Sequence of the first protein:
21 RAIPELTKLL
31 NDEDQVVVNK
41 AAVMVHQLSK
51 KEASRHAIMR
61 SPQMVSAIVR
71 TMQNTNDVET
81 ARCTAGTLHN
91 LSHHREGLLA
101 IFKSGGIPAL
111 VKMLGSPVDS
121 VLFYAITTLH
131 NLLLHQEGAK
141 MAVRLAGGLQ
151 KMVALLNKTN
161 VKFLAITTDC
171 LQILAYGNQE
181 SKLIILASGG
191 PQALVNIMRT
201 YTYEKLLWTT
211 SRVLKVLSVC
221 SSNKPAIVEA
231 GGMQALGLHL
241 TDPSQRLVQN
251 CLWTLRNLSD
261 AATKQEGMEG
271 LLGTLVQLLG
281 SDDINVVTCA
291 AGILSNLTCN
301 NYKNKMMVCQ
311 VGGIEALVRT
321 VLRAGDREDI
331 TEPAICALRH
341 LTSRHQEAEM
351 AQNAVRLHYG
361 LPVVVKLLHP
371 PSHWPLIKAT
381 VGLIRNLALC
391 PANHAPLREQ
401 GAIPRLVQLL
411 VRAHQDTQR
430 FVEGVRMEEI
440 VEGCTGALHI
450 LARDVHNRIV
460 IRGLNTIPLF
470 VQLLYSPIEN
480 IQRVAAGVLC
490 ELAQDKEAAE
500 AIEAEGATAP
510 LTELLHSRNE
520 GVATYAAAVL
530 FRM

Sequence of the second protein:
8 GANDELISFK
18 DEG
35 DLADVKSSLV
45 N

Interface contacts:
Residue N300 in the first protein contacts residue N10 in the second protein (closest heavy-atom distance 3.3 Å).
Residue K162 in the first protein interacts with residue S42 in the second protein (closest heavy-atom distance 2.9 Å).
Residue P333 in the first protein is in contact with residue I14 in the second protein (closest heavy-atom distance 4.0 Å).
Residue K205 in the first protein is in contact with residue V39 in the second protein (closest heavy-atom distance 3.7 Å).
Residue H130 in the first protein interacts with residue K40 in the second protein (closest heavy-atom distance 2.9 Å).
Residue V219 in the first protein is in contact with residue K17 in the second protein (closest heavy-atom distance 4.0 Å).
Residue D260 in the first protein contacts residue I14 in the second protein (closest heavy-atom distance 4.0 Å).
Residue R256 in the first protein interacts with residue F16 in the second protein (closest heavy-atom distance 3.4 Å).
Residue V216 in the first protein interacts with residue E19 in the second protein (closest heavy-atom distance 3.9 Å).
Residue C299 in the first protein contacts residue D11 in the second protein (closest heavy-atom distance 3.6 Å).
Residue T263 in the first protein is in contact with residue L13 in the second protein (closest heavy-atom distance 3.5 Å).
Residue C299 in the first protein interacts with residue L13 in the second protein (closest heavy-atom distance 3.4 Å).
Residue V219 in the first protein is in contact with residue D18 in the second protein (closest heavy-atom distance 4.1 Å).
Residue F123 in the first protein contacts residue L43 in the second protein (closest heavy-atom distance 3.5 Å).
Residue W208 in the first protein is in contact with residue D35 in the second protein (closest heavy-atom distance 4.0 Å).
Residue N257 in the first protein interacts with residue D18 in the second protein (closest heavy-atom distance 2.7 Å).
Residue T127 in the first protein interacts with residue K40 in the second protein (closest heavy-atom distance 3.9 Å).
Residue Y124 in the first protein is in contact with residue V44 in the second protein (closest heavy-atom distance 3.7 Å).
Residue I166 in the first protein interacts with residue K40 in the second protein (closest heavy-atom distance 3.5 Å).
Residue K205 in the first protein is in contact with residue D35 in the second protein (closest heavy-atom distance 3.1 Å).
Residue S295 in the first protein interacts with residue I14 in the second protein (closest heavy-atom distance 3.7 Å).
Residue K215 in the first protein interacts with residue D18 in the second protein (closest heavy-atom distance 3.8 Å).
Residue H340 in the first protein interacts with residue E12 in the second protein (closest heavy-atom distance 3.9 Å).
Residue N296 in the first protein is in contact with residue I14 in the second protein (closest heavy-atom distance 2.9 Å).
Residue W253 in the first protein interacts with residue D18 in the second protein (closest heavy-atom distance 3.9 Å).
Residue N257 in the first protein interacts with residue K17 in the second protein (closest heavy-atom distance 2.9 Å).
Residue D260 in the first protein is in contact with residue S15 in the second protein (closest heavy-atom distance 3.9 Å).
Residue H89 in the first protein is in contact with residue V44 in the second protein (closest heavy-atom distance 3.2 Å).
Residue T298 in the first protein contacts residue D11 in the second protein (closest heavy-atom distance 3.9 Å).
Residue S343 in the first protein is in contact with residue D11 in the second protein (closest heavy-atom distance 4.1 Å).
Residue Y176 in the first protein is in contact with residue G20 in the second protein (closest heavy-atom distance 3.1 Å).
Residue K215 in the first protein interacts with residue E19 in the second protein (closest heavy-atom distance 2.6 Å).
Residue Y176 in the first protein contacts residue E19 in the second protein (closest heavy-atom distance 3.8 Å).
Residue K162 in the first protein is in contact with residue L43 in the second protein (closest heavy-atom distance 4.0 Å).
Residue K162 in the first protein interacts with residue V39 in the second protein (closest heavy-atom distance 3.5 Å).
Residue C299 in the first protein is in contact with residue E12 in the second protein (closest heavy-atom distance 3.2 Å).
Residue G177 in the first protein interacts with residue E19 in the second protein (closest heavy-atom distance 2.9 Å).
Residue D169 in the first protein interacts with residue L36 in the second protein (closest heavy-atom distance 3.5 Å).
Residue N257 in the first protein interacts with residue F16 in the second protein (closest heavy-atom distance 2.8 Å).
Residue N131 in the first protein contacts residue K40 in the second protein (closest heavy-atom distance 2.4 Å).
Residue R246 in the first protein interacts with residue D35 in the second protein (closest heavy-atom distance 3.7 Å).
Residue F163 in the first protein is in contact with residue L43 in the second protein (closest heavy-atom distance 3.9 Å).
Residue V219 in the first protein is in contact with residue E19 in the second protein (closest heavy-atom distance 3.6 Å).
Residue K182 in the first protein interacts with residue E19 in the second protein (closest heavy-atom distance 3.8 Å).
Residue N160 in the first protein interacts with residue L43 in the second protein (closest heavy-atom distance 3.8 Å).
Residue I166 in the first protein interacts with residue L36 in the second protein (closest heavy-atom distance 3.7 Å).
Residue R344 in the first protein contacts residue D11 in the second protein (closest heavy-atom distance 4.2 Å).
Residue N296 in the first protein interacts with residue F16 in the second protein (closest heavy-atom distance 3.2 Å).
Residue I166 in the first protein contacts residue V39 in the second protein (closest heavy-atom distance 3.9 Å).
Residue R344 in the first protein interacts with residue N10 in the second protein (closest heavy-atom distance 2.6 Å).
Residue N296 in the first protein is in contact with residue L13 in the second protein (closest heavy-atom distance 3.4 Å).
Residue Y203 in the first protein contacts residue V39 in the second protein (closest heavy-atom distance 3.7 Å).
Residue K215 in the first protein interacts with residue G20 in the second protein (closest heavy-atom distance 3.1 Å).
Residue K378 in the first protein interacts with residue E12 in the second protein (closest heavy-atom distance 3.2 Å).
Residue H130 in the first protein interacts with residue L36 in the second protein (closest heavy-atom distance 3.6 Å).
Residue N300 in the first protein interacts with residue A9 in the second protein (closest heavy-atom distance 3.6 Å).
Residue D260 in the first protein is in contact with residue L13 in the second protein (closest heavy-atom distance 3.5 Å).
Residue N300 in the first protein contacts residue D11 in the second protein (closest heavy-atom distance 2.7 Å).
Residue K305 in the first protein interacts with residue D11 in the second protein (closest heavy-atom distance 2.5 Å).
Residue H340 in the first protein contacts residue D11 in the second protein (closest heavy-atom distance 3.6 Å).

The following describes two proteins that form a bound complex.